These two protein chains interact to form a complex.

Sequence of the second protein:
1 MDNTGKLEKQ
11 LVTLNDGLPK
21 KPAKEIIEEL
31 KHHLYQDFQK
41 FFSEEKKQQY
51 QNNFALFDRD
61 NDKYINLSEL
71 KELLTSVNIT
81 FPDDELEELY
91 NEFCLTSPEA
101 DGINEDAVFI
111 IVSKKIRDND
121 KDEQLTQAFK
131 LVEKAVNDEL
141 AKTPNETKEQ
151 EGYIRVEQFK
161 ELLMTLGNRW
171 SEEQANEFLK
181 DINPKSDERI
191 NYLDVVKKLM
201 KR

Interface contacts:
Residue Q352 in the first protein is in contact with residue F41 in the second protein (closest heavy-atom distance 3.7 Å).
Residue A357 in the first protein contacts residue K47 in the second protein (closest heavy-atom distance 4.3 Å).
Residue Y351 in the first protein interacts with residue N119 in the second protein (closest heavy-atom distance 3.6 Å).
Residue K355 in the first protein is in contact with residue Y50 in the second protein (closest heavy-atom distance 3.3 Å).
Residue K355 in the first protein contacts residue F109 in the second protein (closest heavy-atom distance 3.1 Å).
Residue K355 in the first protein interacts with residue F42 in the second protein (closest heavy-atom distance 4.2 Å).
Residue G359 in the first protein is in contact with residue K63 in the second protein (closest heavy-atom distance 3.2 Å).
Residue Y351 in the first protein contacts residue I79 in the second protein (closest heavy-atom distance 3.1 Å).
Residue Q352 in the first protein contacts residue D120 in the second protein (closest heavy-atom distance 2.7 Å).
Residue K355 in the first protein interacts with residue S113 in the second protein (closest heavy-atom distance 4.1 Å).
Residue G358 in the first protein contacts residue E105 in the second protein (closest heavy-atom distance 3.1 Å).
Residue Q352 in the first protein contacts residue I116 in the second protein (closest heavy-atom distance 2.1 Å).
Residue D356 in the first protein is in contact with residue K47 in the second protein (closest heavy-atom distance 3.8 Å).
Residue K355 in the first protein is in contact with residue K47 in the second protein (closest heavy-atom distance 4.2 Å).
Residue Q352 in the first protein is in contact with residue E123 in the second protein (closest heavy-atom distance 2.7 Å).
Residue G358 in the first protein is in contact with residue D106 in the second protein (closest heavy-atom distance 3.9 Å).
Residue Q352 in the first protein interacts with residue F42 in the second protein (closest heavy-atom distance 4.1 Å).
Residue A357 in the first protein contacts residue Y35 in the second protein (closest heavy-atom distance 3.8 Å).
Residue D356 in the first protein interacts with residue F38 in the second protein (closest heavy-atom distance 2.9 Å).
Residue W354 in the first protein is in contact with residue V108 in the second protein (closest heavy-atom distance 2.8 Å).
Residue A357 in the first protein contacts residue Q51 in the second protein (closest heavy-atom distance 4.4 Å).
Residue G359 in the first protein is in contact with residue E105 in the second protein (closest heavy-atom distance 2.4 Å).
Residue W354 in the first protein interacts with residue I79 in the second protein (closest heavy-atom distance 3.2 Å).
Residue G358 in the first protein contacts residue Q51 in the second protein (closest heavy-atom distance 4.1 Å).
Residue K355 in the first protein interacts with residue Q51 in the second protein (closest heavy-atom distance 3.1 Å).
Residue Y351 in the first protein contacts residue V77 in the second protein (closest heavy-atom distance 2.8 Å).
Residue W354 in the first protein contacts residue L73 in the second protein (closest heavy-atom distance 3.5 Å).
Residue W354 in the first protein contacts residue I111 in the second protein (closest heavy-atom distance 3.1 Å).
Residue Y351 in the first protein interacts with residue K115 in the second protein (closest heavy-atom distance 3.6 Å).
Residue E353 in the first protein contacts residue I116 in the second protein (closest heavy-atom distance 4.3 Å).
Residue Y351 in the first protein is in contact with residue F81 in the second protein (closest heavy-atom distance 4.3 Å).
Residue K355 in the first protein is in contact with residue I116 in the second protein (closest heavy-atom distance 4.3 Å).
Residue Q348 in the first protein is in contact with residue D122 in the second protein (closest heavy-atom distance 3.1 Å).
Residue E350 in the first protein interacts with residue T80 in the second protein (closest heavy-atom distance 2.9 Å).
Residue D356 in the first protein interacts with residue F42 in the second protein (closest heavy-atom distance 3.9 Å).
Residue W354 in the first protein is in contact with residue L70 in the second protein (closest heavy-atom distance 3.2 Å).
Residue E350 in the first protein is in contact with residue K115 in the second protein (closest heavy-atom distance 4.0 Å).
Residue W354 in the first protein is in contact with residue I116 in the second protein (closest heavy-atom distance 4.0 Å).
Residue W354 in the first protein is in contact with residue V112 in the second protein (closest heavy-atom distance 3.0 Å).
Residue G360 in the first protein interacts with residue K63 in the second protein (closest heavy-atom distance 2.8 Å).
Residue Y351 in the first protein contacts residue Y50 in the second protein (closest heavy-atom distance 3.9 Å).
Residue E353 in the first protein contacts residue F42 in the second protein (closest heavy-atom distance 3.1 Å).
Residue K362 in the first protein contacts residue K63 in the second protein (closest heavy-atom distance 3.0 Å).
Residue I349 in the first protein contacts residue N119 in the second protein (closest heavy-atom distance 4.2 Å).
Residue D356 in the first protein is in contact with residue F109 in the second protein (closest heavy-atom distance 3.6 Å).
Residue Q348 in the first protein interacts with residue M200 in the second protein (closest heavy-atom distance 4.0 Å).
Residue K355 in the first protein is in contact with residue E105 in the second protein (closest heavy-atom distance 3.2 Å).
Residue G359 in the first protein is in contact with residue D106 in the second protein (closest heavy-atom distance 3.7 Å).
Residue Y351 in the first protein contacts residue T80 in the second protein (closest heavy-atom distance 4.2 Å).
Residue Q352 in the first protein interacts with residue R117 in the second protein (closest heavy-atom distance 4.1 Å).
Residue Q348 in the first protein interacts with residue N119 in the second protein (closest heavy-atom distance 3.3 Å).
Residue E353 in the first protein is in contact with residue Y50 in the second protein (closest heavy-atom distance 2.9 Å).
Residue Y351 in the first protein interacts with residue V112 in the second protein (closest heavy-atom distance 3.6 Å).
Residue Y351 in the first protein is in contact with residue N78 in the second protein (closest heavy-atom distance 3.1 Å).
Residue A357 in the first protein interacts with residue E105 in the second protein (closest heavy-atom distance 4.4 Å).
Residue A357 in the first protein interacts with residue D106 in the second protein (closest heavy-atom distance 3.1 Å).
Residue W354 in the first protein contacts residue F42 in the second protein (closest heavy-atom distance 4.2 Å).
Residue W354 in the first protein contacts residue F109 in the second protein (closest heavy-atom distance 3.1 Å).
Residue Q352 in the first protein interacts with residue N119 in the second protein (closest heavy-atom distance 2.8 Å).
Residue E350 in the first protein is in contact with residue N119 in the second protein (closest heavy-atom distance 2.3 Å).

Sequence of the first protein:
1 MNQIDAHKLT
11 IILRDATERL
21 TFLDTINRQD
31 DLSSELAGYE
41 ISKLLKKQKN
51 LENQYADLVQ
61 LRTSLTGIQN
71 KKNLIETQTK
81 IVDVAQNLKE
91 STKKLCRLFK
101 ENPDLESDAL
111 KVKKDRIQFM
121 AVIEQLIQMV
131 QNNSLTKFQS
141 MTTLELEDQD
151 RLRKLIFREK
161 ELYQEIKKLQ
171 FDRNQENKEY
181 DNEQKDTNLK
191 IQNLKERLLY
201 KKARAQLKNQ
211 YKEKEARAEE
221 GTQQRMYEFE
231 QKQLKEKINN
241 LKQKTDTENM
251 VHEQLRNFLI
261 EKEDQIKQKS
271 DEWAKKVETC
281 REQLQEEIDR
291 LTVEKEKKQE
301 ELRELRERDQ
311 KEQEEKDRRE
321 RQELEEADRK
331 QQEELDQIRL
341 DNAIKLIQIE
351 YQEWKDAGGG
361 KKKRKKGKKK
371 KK